This data describes a binding interaction between two proteins.

Interface contacts:
Residue L168 in the first protein contacts residue L39 in the second protein (closest heavy-atom distance 3.9 Å).
Residue D165 in the first protein is in contact with residue R42 in the second protein (closest heavy-atom distance 3.8 Å).
Residue K169 in the first protein is in contact with residue S43 in the second protein (closest heavy-atom distance 2.8 Å).
Residue D165 in the first protein is in contact with residue L39 in the second protein (closest heavy-atom distance 4.2 Å).
Residue M172 in the first protein is in contact with residue S36 in the second protein (closest heavy-atom distance 4.1 Å).
Residue K169 in the first protein contacts residue R44 in the second protein (closest heavy-atom distance 3.8 Å).
Residue K169 in the first protein is in contact with residue L39 in the second protein (closest heavy-atom distance 4.0 Å).

Sequence of the second protein:
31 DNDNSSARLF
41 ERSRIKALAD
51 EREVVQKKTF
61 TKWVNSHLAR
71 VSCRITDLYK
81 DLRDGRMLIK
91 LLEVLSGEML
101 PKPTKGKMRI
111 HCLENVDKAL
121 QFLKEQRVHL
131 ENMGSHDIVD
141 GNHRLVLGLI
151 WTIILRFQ

Sequence of the first protein:
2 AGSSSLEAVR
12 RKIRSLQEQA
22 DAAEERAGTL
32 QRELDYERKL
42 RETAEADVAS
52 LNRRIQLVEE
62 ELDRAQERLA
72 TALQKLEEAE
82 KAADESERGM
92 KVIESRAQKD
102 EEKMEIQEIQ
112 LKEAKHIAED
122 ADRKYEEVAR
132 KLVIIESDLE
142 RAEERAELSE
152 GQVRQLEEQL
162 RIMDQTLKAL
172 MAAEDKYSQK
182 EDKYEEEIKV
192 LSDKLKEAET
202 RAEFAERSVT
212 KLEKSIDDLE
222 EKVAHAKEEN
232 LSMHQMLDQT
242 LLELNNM